These two protein chains interact to form a complex.

Residue-level contacts at the interface:
Residue D256 in protein 2 interacts with residue S427 in protein 1 (closest heavy-atom distance 3.0 Å).
Residue R542 in protein 2 contacts residue Y459 in protein 1 (closest heavy-atom distance 3.4 Å).
Residue K494 in protein 2 is in contact with residue N442 in protein 1 (closest heavy-atom distance 3.3 Å).
Residue G121 in protein 2 interacts with residue K95 in protein 1 (closest heavy-atom distance 2.8 Å).
Residue S679 in protein 2 is in contact with residue H855 in protein 1 (closest heavy-atom distance 3.3 Å).
Residue G166 in protein 2 is in contact with residue V171 in protein 1 (closest heavy-atom distance 3.5 Å).
Residue R263 in protein 2 interacts with residue S384 in protein 1 (closest heavy-atom distance 3.1 Å).
Residue F543 in protein 2 is in contact with residue G467 in protein 1 (closest heavy-atom distance 3.2 Å).
Residue Y495 in protein 2 interacts with residue S419 in protein 1 (closest heavy-atom distance 2.7 Å).
Residue N18 in protein 2 is in contact with residue R24 in protein 1 (closest heavy-atom distance 2.8 Å).
Residue R677 in protein 2 interacts with residue H854 in protein 1 (closest heavy-atom distance 3.5 Å).
Residue Q54 in protein 2 contacts residue R24 in protein 1 (closest heavy-atom distance 3.2 Å).
Residue Q693 in protein 2 contacts residue R637 in protein 1 (closest heavy-atom distance 2.7 Å).
Residue E511 in protein 2 is in contact with residue S419 in protein 1 (closest heavy-atom distance 3.3 Å).
Residue T506 in protein 2 interacts with residue S452 in protein 1 (closest heavy-atom distance 3.5 Å).
Residue N512 in protein 2 interacts with residue D416 in protein 1 (closest heavy-atom distance 2.8 Å).
Residue R160 in protein 2 contacts residue E162 in protein 1 (closest heavy-atom distance 3.1 Å).
Residue N512 in protein 2 interacts with residue S419 in protein 1 (closest heavy-atom distance 3.2 Å).
Residue Q710 in protein 2 interacts with residue I847 in protein 1 (closest heavy-atom distance 2.9 Å).
Residue V141 in protein 2 interacts with residue Y177 in protein 1 (closest heavy-atom distance 3.3 Å).
Residue R500 in protein 2 contacts residue R500 in protein 1 (closest heavy-atom distance 3.5 Å).
Residue N18 in protein 2 contacts residue Q20 in protein 1 (closest heavy-atom distance 3.3 Å).
Residue R55 in protein 2 is in contact with residue G27 in protein 1 (closest heavy-atom distance 3.1 Å).
Residue Q54 in protein 2 interacts with residue K29 in protein 1 (closest heavy-atom distance 3.2 Å).
Residue Y529 in protein 2 is in contact with residue W469 in protein 1 (closest heavy-atom distance 3.2 Å).
Residue N697 in protein 2 contacts residue R639 in protein 1 (closest heavy-atom distance 3.0 Å).
Residue F711 in protein 2 is in contact with residue I847 in protein 1 (closest heavy-atom distance 3.3 Å).
Residue S106 in protein 2 interacts with residue A61 in protein 1 (closest heavy-atom distance 3.3 Å).
Residue P101 in protein 2 contacts residue A61 in protein 1 (closest heavy-atom distance 3.4 Å).
Residue D256 in protein 2 is in contact with residue R392 in protein 1 (closest heavy-atom distance 2.8 Å).
Residue N155 in protein 2 contacts residue K95 in protein 1 (closest heavy-atom distance 3.3 Å).
Residue F702 in protein 2 interacts with residue E455 in protein 1 (closest heavy-atom distance 2.9 Å).
Residue R677 in protein 2 is in contact with residue Y793 in protein 1 (closest heavy-atom distance 2.6 Å).
Residue R160 in protein 2 contacts residue L158 in protein 1 (closest heavy-atom distance 3.2 Å).
Residue Q123 in protein 2 interacts with residue K95 in protein 1 (closest heavy-atom distance 3.1 Å).
Residue K494 in protein 2 is in contact with residue D416 in protein 1 (closest heavy-atom distance 2.9 Å).
Residue G121 in protein 2 is in contact with residue T93 in protein 1 (closest heavy-atom distance 3.4 Å).
Residue T506 in protein 2 interacts with residue N454 in protein 1 (closest heavy-atom distance 3.2 Å).
Residue Q54 in protein 2 interacts with residue Q30 in protein 1 (closest heavy-atom distance 2.9 Å).
Residue A696 in protein 2 is in contact with residue R453 in protein 1 (closest heavy-atom distance 2.8 Å).
Residue Q123 in protein 2 contacts residue T93 in protein 1 (closest heavy-atom distance 2.9 Å).
Residue L678 in protein 2 is in contact with residue E853 in protein 1 (closest heavy-atom distance 3.5 Å).
Residue P101 in protein 2 is in contact with residue R94 in protein 1 (closest heavy-atom distance 3.2 Å).
Residue G52 in protein 2 contacts residue K29 in protein 1 (closest heavy-atom distance 3.0 Å).
Residue E704 in protein 2 is in contact with residue Y666 in protein 1 (closest heavy-atom distance 2.7 Å).
Residue E704 in protein 2 interacts with residue R637 in protein 1 (closest heavy-atom distance 2.8 Å).
Residue V701 in protein 2 contacts residue E455 in protein 1 (closest heavy-atom distance 3.0 Å).
Residue T17 in protein 2 is in contact with residue Q20 in protein 1 (closest heavy-atom distance 2.7 Å).
Residue T122 in protein 2 contacts residue L158 in protein 1 (closest heavy-atom distance 3.3 Å).
Residue R677 in protein 2 is in contact with residue W791 in protein 1 (closest heavy-atom distance 3.4 Å).
Residue D156 in protein 2 contacts residue D156 in protein 1 (closest heavy-atom distance 2.8 Å).
Residue F543 in protein 2 contacts residue W469 in protein 1 (closest heavy-atom distance 3.4 Å).
Residue G703 in protein 2 interacts with residue E455 in protein 1 (closest heavy-atom distance 3.1 Å).
Residue Y495 in protein 2 contacts residue A423 in protein 1 (closest heavy-atom distance 3.5 Å).
Residue G14 in protein 2 is in contact with residue Q20 in protein 1 (closest heavy-atom distance 3.3 Å).
Residue Y699 in protein 2 is in contact with residue Q456 in protein 1 (closest heavy-atom distance 3.3 Å).
Residue P674 in protein 2 interacts with residue T846 in protein 1 (closest heavy-atom distance 3.2 Å).
Residue N251 in protein 2 is in contact with residue Y431 in protein 1 (closest heavy-atom distance 2.9 Å).
Residue S679 in protein 2 interacts with residue E853 in protein 1 (closest heavy-atom distance 2.9 Å).
Residue Y49 in protein 2 contacts residue R24 in protein 1 (closest heavy-atom distance 2.9 Å).

Sequence of protein 2:
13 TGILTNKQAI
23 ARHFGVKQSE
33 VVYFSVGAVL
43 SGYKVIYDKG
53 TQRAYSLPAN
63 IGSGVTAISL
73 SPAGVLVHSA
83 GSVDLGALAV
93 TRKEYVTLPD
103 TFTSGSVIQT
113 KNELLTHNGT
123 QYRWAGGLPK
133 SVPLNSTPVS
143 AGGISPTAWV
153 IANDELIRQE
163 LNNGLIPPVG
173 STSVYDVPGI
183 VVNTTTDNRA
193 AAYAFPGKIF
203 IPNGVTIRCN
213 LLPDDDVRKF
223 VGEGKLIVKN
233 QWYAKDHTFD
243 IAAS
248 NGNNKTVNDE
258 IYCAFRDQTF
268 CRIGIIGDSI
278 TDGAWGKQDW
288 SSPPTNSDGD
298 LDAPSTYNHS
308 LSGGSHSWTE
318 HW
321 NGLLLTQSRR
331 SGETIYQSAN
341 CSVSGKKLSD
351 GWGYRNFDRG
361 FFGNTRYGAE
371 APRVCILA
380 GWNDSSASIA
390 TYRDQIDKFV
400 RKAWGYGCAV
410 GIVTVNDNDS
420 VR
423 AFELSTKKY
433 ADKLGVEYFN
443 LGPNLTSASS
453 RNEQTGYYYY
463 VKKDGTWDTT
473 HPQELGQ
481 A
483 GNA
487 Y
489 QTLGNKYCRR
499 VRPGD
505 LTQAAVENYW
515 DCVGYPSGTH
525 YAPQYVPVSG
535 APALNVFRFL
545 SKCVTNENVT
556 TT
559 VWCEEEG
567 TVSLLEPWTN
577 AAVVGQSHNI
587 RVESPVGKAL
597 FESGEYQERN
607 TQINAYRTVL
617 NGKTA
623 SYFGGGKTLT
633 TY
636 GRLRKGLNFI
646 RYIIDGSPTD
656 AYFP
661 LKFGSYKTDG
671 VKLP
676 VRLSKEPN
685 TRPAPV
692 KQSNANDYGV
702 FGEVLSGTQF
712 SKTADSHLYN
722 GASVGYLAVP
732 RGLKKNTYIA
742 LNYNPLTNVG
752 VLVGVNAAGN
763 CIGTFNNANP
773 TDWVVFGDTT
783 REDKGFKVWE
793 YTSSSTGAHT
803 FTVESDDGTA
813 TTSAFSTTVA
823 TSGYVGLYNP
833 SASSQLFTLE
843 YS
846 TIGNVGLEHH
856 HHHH

Sequence of protein 1:
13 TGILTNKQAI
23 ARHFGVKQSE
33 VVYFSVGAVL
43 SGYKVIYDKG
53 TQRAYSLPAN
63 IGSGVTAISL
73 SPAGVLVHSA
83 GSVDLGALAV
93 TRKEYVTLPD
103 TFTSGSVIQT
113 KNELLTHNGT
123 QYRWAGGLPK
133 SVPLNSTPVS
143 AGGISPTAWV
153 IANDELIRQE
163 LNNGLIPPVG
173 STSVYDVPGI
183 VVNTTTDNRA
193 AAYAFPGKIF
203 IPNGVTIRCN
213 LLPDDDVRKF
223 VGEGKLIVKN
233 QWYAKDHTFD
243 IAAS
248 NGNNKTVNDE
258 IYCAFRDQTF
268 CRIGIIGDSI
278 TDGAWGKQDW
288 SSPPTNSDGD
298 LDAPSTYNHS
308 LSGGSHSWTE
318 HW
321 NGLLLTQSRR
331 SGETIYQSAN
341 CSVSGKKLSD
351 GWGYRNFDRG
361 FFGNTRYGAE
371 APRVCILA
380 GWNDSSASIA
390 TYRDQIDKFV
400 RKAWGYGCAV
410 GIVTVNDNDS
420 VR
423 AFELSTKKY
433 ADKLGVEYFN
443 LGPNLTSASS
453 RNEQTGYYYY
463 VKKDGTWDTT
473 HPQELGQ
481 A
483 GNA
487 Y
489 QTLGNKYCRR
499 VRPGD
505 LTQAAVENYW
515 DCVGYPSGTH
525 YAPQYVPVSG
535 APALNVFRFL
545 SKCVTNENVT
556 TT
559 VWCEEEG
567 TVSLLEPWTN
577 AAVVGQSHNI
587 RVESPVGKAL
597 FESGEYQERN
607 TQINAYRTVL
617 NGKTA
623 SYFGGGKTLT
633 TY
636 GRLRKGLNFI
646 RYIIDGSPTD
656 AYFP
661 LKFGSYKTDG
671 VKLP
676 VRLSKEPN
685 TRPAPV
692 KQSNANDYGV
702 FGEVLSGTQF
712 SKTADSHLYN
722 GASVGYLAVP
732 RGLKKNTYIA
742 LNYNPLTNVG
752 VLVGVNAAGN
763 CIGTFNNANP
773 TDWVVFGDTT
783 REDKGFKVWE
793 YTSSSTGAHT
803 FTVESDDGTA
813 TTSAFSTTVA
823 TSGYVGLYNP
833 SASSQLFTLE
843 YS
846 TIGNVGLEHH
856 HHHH